Contacts between the two chains:
Residue P129 in protein 2 contacts residue V12 in protein 1 (closest heavy-atom distance 5.0 Å).
Residue K126 in protein 2 interacts with residue E16 in protein 1 (closest heavy-atom distance 4.4 Å).
Residue R69 in protein 2 interacts with residue I10 in protein 1 (closest heavy-atom distance 4.8 Å).
Residue P2 in protein 2 contacts residue W28 in protein 1 (closest heavy-atom distance 3.1 Å).
Residue R128 in protein 2 is in contact with residue E16 in protein 1 (closest heavy-atom distance 2.5 Å).
Residue E38 in protein 2 interacts with residue K13 in protein 1 (closest heavy-atom distance 2.8 Å).
Residue G85 in protein 2 contacts residue I10 in protein 1 (closest heavy-atom distance 4.0 Å).
Residue G37 in protein 2 interacts with residue Y14 in protein 1 (closest heavy-atom distance 4.2 Å).
Residue L39 in protein 2 is in contact with residue K13 in protein 1 (closest heavy-atom distance 4.9 Å).
Residue V84 in protein 2 is in contact with residue W11 in protein 1 (closest heavy-atom distance 3.8 Å).
Residue L41 in protein 2 contacts residue I10 in protein 1 (closest heavy-atom distance 3.9 Å).
Residue R58 in protein 2 is in contact with residue I10 in protein 1 (closest heavy-atom distance 3.6 Å).
Residue Q36 in protein 2 is in contact with residue K13 in protein 1 (closest heavy-atom distance 4.2 Å).
Residue Q88 in protein 2 contacts residue W11 in protein 1 (closest heavy-atom distance 3.7 Å).
Residue E40 in protein 2 is in contact with residue V12 in protein 1 (closest heavy-atom distance 4.5 Å).
Residue E40 in protein 2 contacts residue K13 in protein 1 (closest heavy-atom distance 4.2 Å).
Residue I68 in protein 2 interacts with residue I10 in protein 1 (closest heavy-atom distance 3.4 Å).
Residue L90 in protein 2 is in contact with residue V12 in protein 1 (closest heavy-atom distance 4.2 Å).
Residue P42 in protein 2 contacts residue I10 in protein 1 (closest heavy-atom distance 3.9 Å).
Residue Q36 in protein 2 interacts with residue F18 in protein 1 (closest heavy-atom distance 3.6 Å).
Residue Q36 in protein 2 interacts with residue G17 in protein 1 (closest heavy-atom distance 3.0 Å).
Residue L41 in protein 2 interacts with residue W11 in protein 1 (closest heavy-atom distance 4.8 Å).
Residue L90 in protein 2 interacts with residue Y14 in protein 1 (closest heavy-atom distance 4.6 Å).
Residue G37 in protein 2 is in contact with residue V12 in protein 1 (closest heavy-atom distance 5.0 Å).
Residue L39 in protein 2 interacts with residue W11 in protein 1 (closest heavy-atom distance 3.6 Å).
Residue V4 in protein 2 is in contact with residue W32 in protein 1 (closest heavy-atom distance 4.3 Å).
Residue F70 in protein 2 is in contact with residue I10 in protein 1 (closest heavy-atom distance 3.8 Å).
Residue E34 in protein 2 interacts with residue F18 in protein 1 (closest heavy-atom distance 3.8 Å).
Residue G37 in protein 2 contacts residue K13 in protein 1 (closest heavy-atom distance 3.0 Å).
Residue R128 in protein 2 contacts residue Y14 in protein 1 (closest heavy-atom distance 3.3 Å).
Residue E38 in protein 2 interacts with residue N15 in protein 1 (closest heavy-atom distance 4.5 Å).
Residue F106 in protein 2 is in contact with residue L31 in protein 1 (closest heavy-atom distance 4.7 Å).
Residue Q36 in protein 2 interacts with residue Y14 in protein 1 (closest heavy-atom distance 3.2 Å).
Residue E40 in protein 2 is in contact with residue I10 in protein 1 (closest heavy-atom distance 3.8 Å).
Residue E38 in protein 2 is in contact with residue V12 in protein 1 (closest heavy-atom distance 3.7 Å).
Residue K126 in protein 2 is in contact with residue Y14 in protein 1 (closest heavy-atom distance 2.2 Å).
Residue F106 in protein 2 contacts residue W32 in protein 1 (closest heavy-atom distance 3.6 Å).
Residue D127 in protein 2 is in contact with residue Y14 in protein 1 (closest heavy-atom distance 3.1 Å).
Residue V84 in protein 2 interacts with residue V12 in protein 1 (closest heavy-atom distance 3.6 Å).
Residue Q36 in protein 2 contacts residue E16 in protein 1 (closest heavy-atom distance 3.0 Å).
Residue L39 in protein 2 is in contact with residue V12 in protein 1 (closest heavy-atom distance 3.6 Å).
Residue P129 in protein 2 is in contact with residue Y14 in protein 1 (closest heavy-atom distance 3.4 Å).
Residue E38 in protein 2 is in contact with residue W11 in protein 1 (closest heavy-atom distance 4.4 Å).
Residue Q36 in protein 2 contacts residue N15 in protein 1 (closest heavy-atom distance 2.5 Å).
Residue V84 in protein 2 is in contact with residue I10 in protein 1 (closest heavy-atom distance 4.5 Å).
Residue F125 in protein 2 is in contact with residue Y14 in protein 1 (closest heavy-atom distance 4.3 Å).
Residue G37 in protein 2 contacts residue N15 in protein 1 (closest heavy-atom distance 3.2 Å).
Residue S3 in protein 2 interacts with residue W28 in protein 1 (closest heavy-atom distance 4.2 Å).
Residue N111 in protein 2 interacts with residue W32 in protein 1 (closest heavy-atom distance 4.4 Å).
Residue E40 in protein 2 contacts residue W11 in protein 1 (closest heavy-atom distance 2.8 Å).
Residue Q88 in protein 2 contacts residue V12 in protein 1 (closest heavy-atom distance 2.9 Å).
Residue I35 in protein 2 contacts residue V12 in protein 1 (closest heavy-atom distance 3.4 Å).

These two protein chains interact to form a complex.

Sequence of protein 2:
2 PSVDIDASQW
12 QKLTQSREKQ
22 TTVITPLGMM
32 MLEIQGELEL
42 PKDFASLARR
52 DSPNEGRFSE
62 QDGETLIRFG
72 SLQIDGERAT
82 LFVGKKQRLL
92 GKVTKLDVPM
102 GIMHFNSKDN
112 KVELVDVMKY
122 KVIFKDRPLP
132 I

Sequence of protein 1:
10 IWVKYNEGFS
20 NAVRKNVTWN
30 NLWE